Contacts between the two chains:
Residue Y190 in chain A is in contact with residue K59 in chain B (closest heavy-atom distance 3.5 Å).
Residue D1009 in chain A interacts with residue S9 in chain B (closest heavy-atom distance 2.9 Å).
Residue V780 in chain A is in contact with residue L56 in chain B (closest heavy-atom distance 3.3 Å).
Residue N822 in chain A interacts with residue R48 in chain B (closest heavy-atom distance 2.5 Å).
Residue L803 in chain A contacts residue T52 in chain B (closest heavy-atom distance 3.2 Å).
Residue L796 in chain A contacts residue M1 in chain B (closest heavy-atom distance 3.8 Å).
Residue R996 in chain A is in contact with residue C10 in chain B (closest heavy-atom distance 2.8 Å).
Residue G1039 in chain A contacts residue G33 in chain B (closest heavy-atom distance 3.9 Å).
Residue Y190 in chain A is in contact with residue R62 in chain B (closest heavy-atom distance 3.4 Å).
Residue G1039 in chain A interacts with residue L51 in chain B (closest heavy-atom distance 3.9 Å).
Residue I824 in chain A contacts residue R48 in chain B (closest heavy-atom distance 3.0 Å).
Residue Y798 in chain A interacts with residue P4 in chain B (closest heavy-atom distance 3.5 Å).
Residue R848 in chain A interacts with residue G11 in chain B (closest heavy-atom distance 3.7 Å).
Residue N822 in chain A contacts residue T52 in chain B (closest heavy-atom distance 3.1 Å).
Residue E1070 in chain A contacts residue Y44 in chain B (closest heavy-atom distance 2.9 Å).
Residue Y785 in chain A contacts residue F60 in chain B (closest heavy-atom distance 3.4 Å).
Residue R848 in chain A interacts with residue C7 in chain B (closest heavy-atom distance 3.4 Å).
Residue E186 in chain A is in contact with residue R62 in chain B (closest heavy-atom distance 3.4 Å).
Residue P196 in chain A is in contact with residue Y63 in chain B (closest heavy-atom distance 3.7 Å).
Residue F197 in chain A interacts with residue K59 in chain B (closest heavy-atom distance 3.4 Å).
Residue K801 in chain A interacts with residue T52 in chain B (closest heavy-atom distance 2.6 Å).
Residue Y798 in chain A interacts with residue M1 in chain B (closest heavy-atom distance 3.8 Å).
Residue Q821 in chain A contacts residue F8 in chain B (closest heavy-atom distance 3.7 Å).
Residue R848 in chain A is in contact with residue F8 in chain B (closest heavy-atom distance 2.6 Å).
Residue T783 in chain A is in contact with residue Y63 in chain B (closest heavy-atom distance 3.2 Å).
Residue Q800 in chain A is in contact with residue T52 in chain B (closest heavy-atom distance 2.9 Å).
Residue Y798 in chain A is in contact with residue I2 in chain B (closest heavy-atom distance 3.4 Å).
Residue L850 in chain A is in contact with residue F8 in chain B (closest heavy-atom distance 3.5 Å).
Residue S845 in chain A is in contact with residue F8 in chain B (closest heavy-atom distance 3.5 Å).
Residue G1039 in chain A interacts with residue E32 in chain B (closest heavy-atom distance 3.1 Å).
Residue E1004 in chain A interacts with residue R43 in chain B (closest heavy-atom distance 3.8 Å).
Residue A823 in chain A contacts residue R48 in chain B (closest heavy-atom distance 3.7 Å).
Residue R848 in chain A interacts with residue S9 in chain B (closest heavy-atom distance 3.7 Å).
Residue L1037 in chain A interacts with residue R47 in chain B (closest heavy-atom distance 3.9 Å).
Residue V1007 in chain A is in contact with residue S9 in chain B (closest heavy-atom distance 3.5 Å).
Residue I1006 in chain A contacts residue Y44 in chain B (closest heavy-atom distance 3.3 Å).
Residue E816 in chain A is in contact with residue L56 in chain B (closest heavy-atom distance 3.6 Å).
Residue Y190 in chain A contacts residue Y63 in chain B (closest heavy-atom distance 3.4 Å).
Residue Y785 in chain A interacts with residue M1 in chain B (closest heavy-atom distance 3.5 Å).
Residue S1038 in chain A interacts with residue G33 in chain B (closest heavy-atom distance 3.5 Å).
Residue Y797 in chain A is in contact with residue M1 in chain B (closest heavy-atom distance 3.4 Å).
Residue G849 in chain A is in contact with residue F8 in chain B (closest heavy-atom distance 3.5 Å).
Residue R815 in chain A is in contact with residue V54 in chain B (closest heavy-atom distance 3.7 Å).
Residue I824 in chain A interacts with residue Y44 in chain B (closest heavy-atom distance 3.8 Å).
Residue K193 in chain A interacts with residue P65 in chain B (closest heavy-atom distance 2.9 Å).
Residue T783 in chain A interacts with residue F60 in chain B (closest heavy-atom distance 3.9 Å).
Residue E194 in chain A contacts residue Y63 in chain B (closest heavy-atom distance 3.8 Å).
Residue K801 in chain A is in contact with residue V54 in chain B (closest heavy-atom distance 3.6 Å).
Residue F1087 in chain A contacts residue Y44 in chain B (closest heavy-atom distance 3.0 Å).
Residue C195 in chain A interacts with residue Y63 in chain B (closest heavy-atom distance 3.1 Å).
Residue A1036 in chain A interacts with residue R47 in chain B (closest heavy-atom distance 3.2 Å).
Residue N1040 in chain A contacts residue L51 in chain B (closest heavy-atom distance 3.9 Å).
Residue K801 in chain A is in contact with residue L51 in chain B (closest heavy-atom distance 2.9 Å).
Residue N784 in chain A is in contact with residue Y63 in chain B (closest heavy-atom distance 3.1 Å).
Residue D1009 in chain A interacts with residue R48 in chain B (closest heavy-atom distance 3.0 Å).
Residue L803 in chain A interacts with residue L51 in chain B (closest heavy-atom distance 3.9 Å).
Residue I824 in chain A interacts with residue S9 in chain B (closest heavy-atom distance 3.7 Å).
Residue A1036 in chain A is in contact with residue Y44 in chain B (closest heavy-atom distance 3.8 Å).
Residue E816 in chain A contacts residue V54 in chain B (closest heavy-atom distance 3.7 Å).
Residue I795 in chain A interacts with residue M1 in chain B (closest heavy-atom distance 3.4 Å).

Sequence of chain B:
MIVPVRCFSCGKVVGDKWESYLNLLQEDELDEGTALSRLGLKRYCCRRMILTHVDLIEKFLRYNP

Sequence of chain A:
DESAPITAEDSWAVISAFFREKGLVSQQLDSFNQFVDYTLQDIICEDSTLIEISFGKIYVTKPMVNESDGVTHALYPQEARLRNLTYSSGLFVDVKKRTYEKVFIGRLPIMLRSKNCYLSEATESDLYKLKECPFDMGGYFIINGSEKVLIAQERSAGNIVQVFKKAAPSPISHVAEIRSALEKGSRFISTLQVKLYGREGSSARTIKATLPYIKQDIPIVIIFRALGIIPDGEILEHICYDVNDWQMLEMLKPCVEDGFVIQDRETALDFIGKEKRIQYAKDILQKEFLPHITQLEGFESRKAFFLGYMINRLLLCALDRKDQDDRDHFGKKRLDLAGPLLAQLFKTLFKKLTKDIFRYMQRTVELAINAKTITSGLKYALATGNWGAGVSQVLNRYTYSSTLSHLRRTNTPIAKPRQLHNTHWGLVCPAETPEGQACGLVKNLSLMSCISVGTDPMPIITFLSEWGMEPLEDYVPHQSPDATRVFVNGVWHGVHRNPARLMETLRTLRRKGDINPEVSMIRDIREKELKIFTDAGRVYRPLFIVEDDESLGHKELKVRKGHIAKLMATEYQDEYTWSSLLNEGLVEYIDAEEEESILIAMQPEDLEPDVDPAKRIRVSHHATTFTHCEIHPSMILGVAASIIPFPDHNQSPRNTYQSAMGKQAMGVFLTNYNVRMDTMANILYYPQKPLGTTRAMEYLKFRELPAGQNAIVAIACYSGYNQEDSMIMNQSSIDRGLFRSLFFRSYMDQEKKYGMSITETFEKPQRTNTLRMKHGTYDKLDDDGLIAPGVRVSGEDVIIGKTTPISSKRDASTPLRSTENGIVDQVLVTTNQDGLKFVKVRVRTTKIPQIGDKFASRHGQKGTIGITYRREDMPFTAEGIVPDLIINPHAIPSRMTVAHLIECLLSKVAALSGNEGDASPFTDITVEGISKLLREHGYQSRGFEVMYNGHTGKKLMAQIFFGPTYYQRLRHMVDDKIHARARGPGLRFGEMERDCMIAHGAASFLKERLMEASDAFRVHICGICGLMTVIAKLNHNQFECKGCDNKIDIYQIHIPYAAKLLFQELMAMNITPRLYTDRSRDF

The following describes two proteins that form a bound complex.